These two protein chains interact to form a complex.

Sequence of protein 2:
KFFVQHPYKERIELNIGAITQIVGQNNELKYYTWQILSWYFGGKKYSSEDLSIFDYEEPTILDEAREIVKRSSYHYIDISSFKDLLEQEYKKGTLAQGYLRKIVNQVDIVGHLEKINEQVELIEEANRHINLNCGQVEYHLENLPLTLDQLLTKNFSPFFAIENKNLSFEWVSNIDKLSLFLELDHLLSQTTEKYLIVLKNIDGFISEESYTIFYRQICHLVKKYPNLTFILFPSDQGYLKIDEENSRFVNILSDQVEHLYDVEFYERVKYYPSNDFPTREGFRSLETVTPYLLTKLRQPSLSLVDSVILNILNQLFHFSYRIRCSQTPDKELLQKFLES

Sequence of protein 1:
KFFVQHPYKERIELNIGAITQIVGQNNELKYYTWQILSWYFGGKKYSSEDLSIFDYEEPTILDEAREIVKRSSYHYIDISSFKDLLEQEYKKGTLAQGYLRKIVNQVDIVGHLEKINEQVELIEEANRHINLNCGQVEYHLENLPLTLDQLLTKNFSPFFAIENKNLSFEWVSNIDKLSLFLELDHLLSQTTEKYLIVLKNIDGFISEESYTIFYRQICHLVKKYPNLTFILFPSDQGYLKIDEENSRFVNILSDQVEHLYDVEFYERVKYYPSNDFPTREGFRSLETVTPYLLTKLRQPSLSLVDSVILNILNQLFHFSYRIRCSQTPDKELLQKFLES

Interface contacts:
Residue S171 in protein 2 is in contact with residue E50 in protein 1 (closest heavy-atom distance 3.1 Å).
Residue Y243 in protein 2 interacts with residue N28 in protein 1 (closest heavy-atom distance 3.1 Å).
Residue Y32 in protein 2 is in contact with residue F83 in protein 1 (closest heavy-atom distance 3.3 Å).
Residue Q241 in protein 2 is in contact with residue Y299 in protein 1 (closest heavy-atom distance 2.6 Å).
Residue N319 in protein 2 contacts residue L346 in protein 1 (closest heavy-atom distance 3.2 Å).
Residue Y299 in protein 2 contacts residue Q241 in protein 1 (closest heavy-atom distance 2.5 Å).
Residue G208 in protein 2 interacts with residue N28 in protein 1 (closest heavy-atom distance 3.0 Å).
Residue L310 in protein 2 contacts residue S311 in protein 1 (closest heavy-atom distance 3.4 Å).
Residue F83 in protein 2 is in contact with residue Y32 in protein 1 (closest heavy-atom distance 3.5 Å).
Residue N28 in protein 2 is in contact with residue G208 in protein 1 (closest heavy-atom distance 3.0 Å).
Residue Y32 in protein 2 is in contact with residue F209 in protein 1 (closest heavy-atom distance 3.4 Å).
Residue E50 in protein 2 interacts with residue S171 in protein 1 (closest heavy-atom distance 3.0 Å).
Residue S280 in protein 2 is in contact with residue D338 in protein 1 (closest heavy-atom distance 3.4 Å).
Residue L170 in protein 2 interacts with residue S53 in protein 1 (closest heavy-atom distance 3.3 Å).
Residue N28 in protein 2 contacts residue I210 in protein 1 (closest heavy-atom distance 2.9 Å).
Residue Q343 in protein 2 contacts residue L312 in protein 1 (closest heavy-atom distance 3.5 Å).
Residue S311 in protein 2 interacts with residue S309 in protein 1 (closest heavy-atom distance 2.9 Å).
Residue F345 in protein 2 contacts residue P279 in protein 1 (closest heavy-atom distance 3.1 Å).
Residue C333 in protein 2 is in contact with residue L346 in protein 1 (closest heavy-atom distance 2.8 Å).
Residue L346 in protein 2 interacts with residue L312 in protein 1 (closest heavy-atom distance 3.4 Å).
Residue D240 in protein 2 interacts with residue Q241 in protein 1 (closest heavy-atom distance 3.3 Å).
Residue S171 in protein 2 interacts with residue D51 in protein 1 (closest heavy-atom distance 2.6 Å).
Residue W40 in protein 2 contacts residue E173 in protein 1 (closest heavy-atom distance 3.4 Å).
Residue F209 in protein 2 interacts with residue N205 in protein 1 (closest heavy-atom distance 3.3 Å).
Residue L346 in protein 2 contacts residue C333 in protein 1 (closest heavy-atom distance 2.8 Å).
Residue S53 in protein 2 contacts residue N169 in protein 1 (closest heavy-atom distance 2.9 Å).
Residue Y33 in protein 2 interacts with residue W174 in protein 1 (closest heavy-atom distance 3.5 Å).
Residue W174 in protein 2 is in contact with residue W40 in protein 1 (closest heavy-atom distance 3.5 Å).
Residue D51 in protein 2 contacts residue S171 in protein 1 (closest heavy-atom distance 2.4 Å).
Residue T336 in protein 2 contacts residue V313 in protein 1 (closest heavy-atom distance 3.1 Å).
Residue T216 in protein 2 is in contact with residue R306 in protein 1 (closest heavy-atom distance 3.1 Å).
Residue K168 in protein 2 contacts residue S53 in protein 1 (closest heavy-atom distance 3.1 Å).
Residue D51 in protein 2 is in contact with residue W174 in protein 1 (closest heavy-atom distance 2.7 Å).
Residue N28 in protein 2 is in contact with residue Y243 in protein 1 (closest heavy-atom distance 3.3 Å).
Residue N177 in protein 2 is in contact with residue Y32 in protein 1 (closest heavy-atom distance 3.5 Å).
Residue N169 in protein 2 contacts residue S53 in protein 1 (closest heavy-atom distance 3.1 Å).
Residue Q241 in protein 2 is in contact with residue Q241 in protein 1 (closest heavy-atom distance 3.1 Å).
Residue N28 in protein 2 contacts residue D207 in protein 1 (closest heavy-atom distance 3.0 Å).
Residue S309 in protein 2 interacts with residue S309 in protein 1 (closest heavy-atom distance 3.3 Å).
Residue E212 in protein 2 contacts residue R306 in protein 1 (closest heavy-atom distance 3.5 Å).
Residue D314 in protein 2 contacts residue S309 in protein 1 (closest heavy-atom distance 2.8 Å).
Residue E213 in protein 2 contacts residue L305 in protein 1 (closest heavy-atom distance 3.1 Å).
Residue W174 in protein 2 is in contact with residue D51 in protein 1 (closest heavy-atom distance 2.8 Å).
Residue E173 in protein 2 is in contact with residue W40 in protein 1 (closest heavy-atom distance 3.3 Å).
Residue W40 in protein 2 contacts residue W174 in protein 1 (closest heavy-atom distance 3.4 Å).
Residue E50 in protein 2 contacts residue F162 in protein 1 (closest heavy-atom distance 3.2 Å).
Residue Q343 in protein 2 contacts residue K339 in protein 1 (closest heavy-atom distance 2.7 Å).
Residue S309 in protein 2 contacts residue D314 in protein 1 (closest heavy-atom distance 2.5 Å).
Residue L346 in protein 2 is in contact with residue N319 in protein 1 (closest heavy-atom distance 3.5 Å).
Residue D338 in protein 2 contacts residue S280 in protein 1 (closest heavy-atom distance 3.1 Å).
Residue W174 in protein 2 interacts with residue Y33 in protein 1 (closest heavy-atom distance 3.5 Å).
Residue D207 in protein 2 contacts residue N28 in protein 1 (closest heavy-atom distance 2.9 Å).
Residue S309 in protein 2 contacts residue S311 in protein 1 (closest heavy-atom distance 2.9 Å).
Residue I54 in protein 2 interacts with residue W174 in protein 1 (closest heavy-atom distance 3.4 Å).
Residue D282 in protein 2 interacts with residue D338 in protein 1 (closest heavy-atom distance 3.2 Å).
Residue I210 in protein 2 is in contact with residue N28 in protein 1 (closest heavy-atom distance 2.7 Å).
Residue N205 in protein 2 contacts residue F209 in protein 1 (closest heavy-atom distance 2.9 Å).
Residue W174 in protein 2 is in contact with residue I37 in protein 1 (closest heavy-atom distance 3.5 Å).
Residue K168 in protein 2 contacts residue Y57 in protein 1 (closest heavy-atom distance 3.4 Å).
Residue Y57 in protein 2 is in contact with residue K168 in protein 1 (closest heavy-atom distance 3.5 Å).